Sequence of chain A:
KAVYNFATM

Interface contacts:
Residue Y159 in chain B is in contact with residue V3 in chain A (closest heavy-atom distance 3.6 Å).
Residue Y156 in chain B interacts with residue V3 in chain A (closest heavy-atom distance 4.5 Å).
Residue Y156 in chain B contacts residue F6 in chain A (closest heavy-atom distance 3.5 Å).
Residue L81 in chain B interacts with residue M9 in chain A (closest heavy-atom distance 3.9 Å).
Residue E63 in chain B is in contact with residue A2 in chain A (closest heavy-atom distance 2.7 Å).
Residue R62 in chain B interacts with residue K1 in chain A (closest heavy-atom distance 4.2 Å).
Residue K66 in chain B is in contact with residue Y4 in chain A (closest heavy-atom distance 3.2 Å).
Residue Y84 in chain B contacts residue M9 in chain A (closest heavy-atom distance 2.5 Å).
Residue W147 in chain B interacts with residue A7 in chain A (closest heavy-atom distance 2.6 Å).
Residue Q97 in chain B interacts with residue N5 in chain A (closest heavy-atom distance 3.1 Å).
Residue Y7 in chain B is in contact with residue K1 in chain A (closest heavy-atom distance 3.2 Å).
Residue S99 in chain B interacts with residue V3 in chain A (closest heavy-atom distance 3.4 Å).
Residue S150 in chain B is in contact with residue A7 in chain A (closest heavy-atom distance 3.6 Å).
Residue W147 in chain B is in contact with residue M9 in chain A (closest heavy-atom distance 3.7 Å).
Residue F116 in chain B contacts residue M9 in chain A (closest heavy-atom distance 3.7 Å).
Residue Y7 in chain B is in contact with residue A2 in chain A (closest heavy-atom distance 3.3 Å).
Residue Y156 in chain B interacts with residue N5 in chain A (closest heavy-atom distance 3.0 Å).
Residue K146 in chain B is in contact with residue A7 in chain A (closest heavy-atom distance 4.2 Å).
Residue K66 in chain B is in contact with residue A2 in chain A (closest heavy-atom distance 2.2 Å).
Residue E163 in chain B contacts residue Y4 in chain A (closest heavy-atom distance 2.7 Å).
Residue V76 in chain B is in contact with residue T8 in chain A (closest heavy-atom distance 3.5 Å).
Residue K66 in chain B is in contact with residue V3 in chain A (closest heavy-atom distance 3.9 Å).
Residue W73 in chain B is in contact with residue N5 in chain A (closest heavy-atom distance 3.6 Å).
Residue S77 in chain B interacts with residue T8 in chain A (closest heavy-atom distance 4.1 Å).
Residue N80 in chain B contacts residue M9 in chain A (closest heavy-atom distance 3.0 Å).
Residue Q70 in chain B contacts residue V3 in chain A (closest heavy-atom distance 2.9 Å).
Residue Y159 in chain B interacts with residue K1 in chain A (closest heavy-atom distance 2.3 Å).
Residue W73 in chain B interacts with residue A7 in chain A (closest heavy-atom distance 3.2 Å).
Residue Q97 in chain B contacts residue V3 in chain A (closest heavy-atom distance 4.2 Å).
Residue Y123 in chain B is in contact with residue M9 in chain A (closest heavy-atom distance 3.3 Å).
Residue M5 in chain B contacts residue K1 in chain A (closest heavy-atom distance 3.4 Å).
Residue Q70 in chain B is in contact with residue N5 in chain A (closest heavy-atom distance 2.6 Å).
Residue Y59 in chain B interacts with residue K1 in chain A (closest heavy-atom distance 3.7 Å).
Residue W167 in chain B is in contact with residue K1 in chain A (closest heavy-atom distance 3.5 Å).
Residue E63 in chain B contacts residue K1 in chain A (closest heavy-atom distance 3.2 Å).
Residue W73 in chain B contacts residue M9 in chain A (closest heavy-atom distance 4.1 Å).
Residue Y159 in chain B interacts with residue Y4 in chain A (closest heavy-atom distance 4.1 Å).
Residue W73 in chain B interacts with residue T8 in chain A (closest heavy-atom distance 3.4 Å).
Residue H155 in chain B is in contact with residue F6 in chain A (closest heavy-atom distance 3.0 Å).
Residue W73 in chain B is in contact with residue F6 in chain A (closest heavy-atom distance 3.3 Å).
Residue K66 in chain B is in contact with residue K1 in chain A (closest heavy-atom distance 3.8 Å).
Residue A152 in chain B is in contact with residue F6 in chain A (closest heavy-atom distance 4.2 Å).
Residue F116 in chain B contacts residue N5 in chain A (closest heavy-atom distance 3.4 Å).
Residue T143 in chain B interacts with residue M9 in chain A (closest heavy-atom distance 2.6 Å).
Residue Y45 in chain B interacts with residue A2 in chain A (closest heavy-atom distance 3.4 Å).
Residue K146 in chain B contacts residue M9 in chain A (closest heavy-atom distance 3.3 Å).
Residue E163 in chain B interacts with residue K1 in chain A (closest heavy-atom distance 4.0 Å).
Residue E9 in chain B interacts with residue V3 in chain A (closest heavy-atom distance 4.0 Å).
Residue W147 in chain B is in contact with residue T8 in chain A (closest heavy-atom distance 3.0 Å).
Residue N80 in chain B interacts with residue T8 in chain A (closest heavy-atom distance 3.8 Å).
Residue Y156 in chain B contacts residue Y4 in chain A (closest heavy-atom distance 3.9 Å).
Residue L114 in chain B interacts with residue V3 in chain A (closest heavy-atom distance 4.3 Å).
Residue Y7 in chain B is in contact with residue V3 in chain A (closest heavy-atom distance 4.1 Å).
Residue Q70 in chain B is in contact with residue Y4 in chain A (closest heavy-atom distance 4.0 Å).
Residue K146 in chain B interacts with residue T8 in chain A (closest heavy-atom distance 3.0 Å).
Residue Y159 in chain B is in contact with residue A2 in chain A (closest heavy-atom distance 3.7 Å).
Residue I124 in chain B is in contact with residue M9 in chain A (closest heavy-atom distance 4.0 Å).
Residue F74 in chain B contacts residue N5 in chain A (closest heavy-atom distance 4.2 Å).
Residue S77 in chain B contacts residue M9 in chain A (closest heavy-atom distance 3.9 Å).
Residue Y171 in chain B is in contact with residue K1 in chain A (closest heavy-atom distance 3.7 Å).

The following describes two proteins that form a bound complex.

Sequence of chain B:
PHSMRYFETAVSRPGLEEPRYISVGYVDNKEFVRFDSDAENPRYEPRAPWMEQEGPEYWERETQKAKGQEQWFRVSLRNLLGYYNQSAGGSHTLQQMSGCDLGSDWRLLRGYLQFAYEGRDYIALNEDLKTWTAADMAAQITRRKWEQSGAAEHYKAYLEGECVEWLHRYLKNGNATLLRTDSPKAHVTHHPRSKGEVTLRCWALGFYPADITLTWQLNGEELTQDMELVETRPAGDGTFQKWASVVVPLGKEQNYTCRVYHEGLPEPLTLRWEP